Interface contacts:
Residue G149 in chain A contacts residue P95 in chain B (closest heavy-atom distance 3.3 Å).
Residue E170 in chain A interacts with residue F69 in chain B (closest heavy-atom distance 3.4 Å).
Residue E163 in chain A contacts residue R86 in chain B (closest heavy-atom distance 3.7 Å).
Residue F224 in chain A is in contact with residue S59 in chain B (closest heavy-atom distance 3.3 Å).
Residue Q174 in chain A contacts residue T61 in chain B (closest heavy-atom distance 3.2 Å).
Residue E235 in chain A interacts with residue T71 in chain B (closest heavy-atom distance 3.7 Å).
Residue T217 in chain A interacts with residue Y25 in chain B (closest heavy-atom distance 3.0 Å).
Residue R231 in chain A contacts residue G66 in chain B (closest heavy-atom distance 2.7 Å).
Residue T220 in chain A interacts with residue H28 in chain B (closest heavy-atom distance 3.6 Å).
Residue V146 in chain A is in contact with residue L99 in chain B (closest heavy-atom distance 3.7 Å).
Residue T216 in chain A contacts residue T55 in chain B (closest heavy-atom distance 3.0 Å).
Residue S159 in chain A contacts residue R90 in chain B (closest heavy-atom distance 2.9 Å).
Residue Q219 in chain A interacts with residue K33 in chain B (closest heavy-atom distance 3.4 Å).
Residue A156 in chain A interacts with residue R90 in chain B (closest heavy-atom distance 3.1 Å).
Residue Q174 in chain A contacts residue Y63 in chain B (closest heavy-atom distance 3.4 Å).
Residue R226 in chain A is in contact with residue E38 in chain B (closest heavy-atom distance 3.2 Å).
Residue Q219 in chain A contacts residue C29 in chain B (closest heavy-atom distance 2.4 Å).
Residue E235 in chain A is in contact with residue Y73 in chain B (closest heavy-atom distance 3.3 Å).
Residue E170 in chain A is in contact with residue Y63 in chain B (closest heavy-atom distance 3.4 Å).
Residue E163 in chain A interacts with residue R90 in chain B (closest heavy-atom distance 2.4 Å).
Residue Q219 in chain A contacts residue M32 in chain B (closest heavy-atom distance 3.0 Å).
Residue K142 in chain A contacts residue S100 in chain B (closest heavy-atom distance 3.4 Å).
Residue P218 in chain A interacts with residue P30 in chain B (closest heavy-atom distance 3.5 Å).
Residue S215 in chain A interacts with residue Y25 in chain B (closest heavy-atom distance 2.5 Å).
Residue Y227 in chain A is in contact with residue L56 in chain B (closest heavy-atom distance 3.5 Å).
Residue F224 in chain A interacts with residue L56 in chain B (closest heavy-atom distance 3.6 Å).
Residue A171 in chain A interacts with residue Y63 in chain B (closest heavy-atom distance 3.4 Å).
Residue R241 in chain A interacts with residue Q118 in chain B (closest heavy-atom distance 2.4 Å).
Residue Y227 in chain A contacts residue H75 in chain B (closest heavy-atom distance 3.7 Å).
Residue G149 in chain A interacts with residue Y97 in chain B (closest heavy-atom distance 3.5 Å).
Residue Q174 in chain A is in contact with residue N62 in chain B (closest heavy-atom distance 3.7 Å).
Residue D152 in chain A is in contact with residue T93 in chain B (closest heavy-atom distance 3.5 Å).
Residue D230 in chain A interacts with residue G41 in chain B (closest heavy-atom distance 3.6 Å).
Residue Q219 in chain A is in contact with residue H28 in chain B (closest heavy-atom distance 3.3 Å).
Residue Y227 in chain A contacts residue Y51 in chain B (closest heavy-atom distance 3.5 Å).
Residue R231 in chain A contacts residue Y63 in chain B (closest heavy-atom distance 3.5 Å).
Residue D152 in chain A is in contact with residue P95 in chain B (closest heavy-atom distance 3.5 Å).
Residue K142 in chain A interacts with residue L99 in chain B (closest heavy-atom distance 3.7 Å).
Residue T217 in chain A interacts with residue H28 in chain B (closest heavy-atom distance 3.6 Å).
Residue E244 in chain A interacts with residue R121 in chain B (closest heavy-atom distance 2.6 Å).
Residue D73 in chain A is in contact with residue Y36 in chain B (closest heavy-atom distance 3.1 Å).
Residue R237 in chain A is in contact with residue N42 in chain B (closest heavy-atom distance 3.1 Å).
Residue K142 in chain A contacts residue S98 in chain B (closest heavy-atom distance 3.1 Å).
Residue Q260 in chain A contacts residue L99 in chain B (closest heavy-atom distance 3.3 Å).
Residue E222 in chain A contacts residue G37 in chain B (closest heavy-atom distance 3.5 Å).
Residue R231 in chain A interacts with residue Y73 in chain B (closest heavy-atom distance 3.3 Å).
Residue Y227 in chain A is in contact with residue Y63 in chain B (closest heavy-atom distance 3.8 Å).
Residue Q173 in chain A contacts residue N62 in chain B (closest heavy-atom distance 3.4 Å).
Residue C166 in chain A interacts with residue F69 in chain B (closest heavy-atom distance 3.6 Å).
Residue E170 in chain A is in contact with residue G67 in chain B (closest heavy-atom distance 3.4 Å).
Residue E139 in chain A contacts residue S100 in chain B (closest heavy-atom distance 3.4 Å).
Residue E222 in chain A interacts with residue Y36 in chain B (closest heavy-atom distance 3.2 Å).
Residue I150 in chain A is in contact with residue Y97 in chain B (closest heavy-atom distance 3.4 Å).
Residue R231 in chain A contacts residue T74 in chain B (closest heavy-atom distance 3.0 Å).
Residue Y227 in chain A interacts with residue L48 in chain B (closest heavy-atom distance 3.7 Å).
Residue D223 in chain A contacts residue Y51 in chain B (closest heavy-atom distance 3.5 Å).
Residue P218 in chain A is in contact with residue Y36 in chain B (closest heavy-atom distance 3.6 Å).
Residue K229 in chain A is in contact with residue T39 in chain B (closest heavy-atom distance 3.5 Å).
Residue E170 in chain A is in contact with residue Q68 in chain B (closest heavy-atom distance 3.3 Å).
Residue D256 in chain A interacts with residue Y97 in chain B (closest heavy-atom distance 2.9 Å).

Sequence of chain B:
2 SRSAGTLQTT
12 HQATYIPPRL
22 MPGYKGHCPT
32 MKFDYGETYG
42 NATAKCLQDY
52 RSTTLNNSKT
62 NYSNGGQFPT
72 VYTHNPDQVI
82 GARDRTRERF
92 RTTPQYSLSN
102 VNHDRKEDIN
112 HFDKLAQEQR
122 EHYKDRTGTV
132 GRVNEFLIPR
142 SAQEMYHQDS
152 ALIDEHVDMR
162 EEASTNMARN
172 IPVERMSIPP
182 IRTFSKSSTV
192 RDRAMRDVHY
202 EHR

Sequence of chain A:
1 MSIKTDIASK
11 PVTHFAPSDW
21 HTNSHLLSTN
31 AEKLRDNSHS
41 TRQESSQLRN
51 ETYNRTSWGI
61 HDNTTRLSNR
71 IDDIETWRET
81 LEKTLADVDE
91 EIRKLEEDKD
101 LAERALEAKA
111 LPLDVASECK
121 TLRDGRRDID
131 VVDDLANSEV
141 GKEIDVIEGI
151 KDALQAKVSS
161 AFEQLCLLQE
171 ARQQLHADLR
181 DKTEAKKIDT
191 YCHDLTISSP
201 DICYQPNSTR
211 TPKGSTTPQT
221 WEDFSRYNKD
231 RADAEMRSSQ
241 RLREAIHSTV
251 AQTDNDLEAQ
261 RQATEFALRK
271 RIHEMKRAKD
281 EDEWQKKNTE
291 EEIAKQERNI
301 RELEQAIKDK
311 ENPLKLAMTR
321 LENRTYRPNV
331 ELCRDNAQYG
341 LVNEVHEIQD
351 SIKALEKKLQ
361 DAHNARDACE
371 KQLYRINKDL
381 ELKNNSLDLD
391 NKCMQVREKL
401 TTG

The following describes two proteins that form a bound complex.